The following describes two proteins that form a bound complex.

Sequence of chain B:
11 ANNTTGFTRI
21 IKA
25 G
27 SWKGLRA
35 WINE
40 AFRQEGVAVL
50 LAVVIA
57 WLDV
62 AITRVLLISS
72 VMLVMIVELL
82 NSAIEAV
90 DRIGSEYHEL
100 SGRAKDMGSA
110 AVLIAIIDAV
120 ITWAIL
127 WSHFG

Contacts between the two chains:
Residue I20 in chain B contacts residue N82 in chain A (closest heavy-atom distance 3.7 Å).
Residue A84 in chain B contacts residue M106 in chain A (closest heavy-atom distance 3.5 Å).
Residue I77 in chain B interacts with residue A110 in chain A (closest heavy-atom distance 3.9 Å).
Residue I92 in chain B is in contact with residue L99 in chain A (closest heavy-atom distance 3.6 Å).
Residue A23 in chain B interacts with residue S108 in chain A (closest heavy-atom distance 3.5 Å).
Residue G30 in chain B contacts residue M106 in chain A (closest heavy-atom distance 3.0 Å).
Residue I21 in chain B contacts residue Q43 in chain A (closest heavy-atom distance 3.6 Å).
Residue A23 in chain B is in contact with residue L112 in chain A (closest heavy-atom distance 3.6 Å).
Residue F17 in chain B contacts residue N37 in chain A (closest heavy-atom distance 3.4 Å).
Residue I20 in chain B contacts residue E79 in chain A (closest heavy-atom distance 3.6 Å).
Residue S27 in chain B interacts with residue D105 in chain A (closest heavy-atom distance 3.6 Å).
Residue I63 in chain B is in contact with residue H129 in chain A (closest heavy-atom distance 3.8 Å).
Residue A62 in chain B interacts with residue I124 in chain A (closest heavy-atom distance 3.8 Å).
Residue L31 in chain B is in contact with residue M106 in chain A (closest heavy-atom distance 3.7 Å).
Residue R91 in chain B is in contact with residue L99 in chain A (closest heavy-atom distance 3.8 Å).
Residue R91 in chain B interacts with residue R102 in chain A (closest heavy-atom distance 3.8 Å).
Residue N12 in chain B contacts residue E86 in chain A (closest heavy-atom distance 3.3 Å).
Residue L80 in chain B interacts with residue A109 in chain A (closest heavy-atom distance 3.9 Å).
Residue G16 in chain B contacts residue E38 in chain A (closest heavy-atom distance 2.9 Å).
Residue L80 in chain B interacts with residue A110 in chain A (closest heavy-atom distance 3.6 Å).
Residue R19 in chain B interacts with residue E98 in chain A (closest heavy-atom distance 3.0 Å).
Residue G30 in chain B is in contact with residue D105 in chain A (closest heavy-atom distance 3.4 Å).
Residue F17 in chain B interacts with residue Q43 in chain A (closest heavy-atom distance 3.4 Å).
Residue M76 in chain B contacts residue I113 in chain A (closest heavy-atom distance 3.6 Å).
Residue S27 in chain B is in contact with residue A109 in chain A (closest heavy-atom distance 3.9 Å).
Residue L80 in chain B interacts with residue M106 in chain A (closest heavy-atom distance 3.2 Å).
Residue N12 in chain B contacts residue H97 in chain A (closest heavy-atom distance 3.6 Å).
Residue M76 in chain B interacts with residue D117 in chain A (closest heavy-atom distance 3.6 Å).
Residue V66 in chain B is in contact with residue T121 in chain A (closest heavy-atom distance 3.8 Å).
Residue L80 in chain B interacts with residue I113 in chain A (closest heavy-atom distance 3.9 Å).
Residue N12 in chain B contacts residue S94 in chain A (closest heavy-atom distance 3.8 Å).
Residue I63 in chain B interacts with residue L67 in chain A (closest heavy-atom distance 3.7 Å).
Residue F17 in chain B is in contact with residue A40 in chain A (closest heavy-atom distance 3.3 Å).
Residue G16 in chain B interacts with residue K104 in chain A (closest heavy-atom distance 3.5 Å).
Residue F17 in chain B interacts with residue E38 in chain A (closest heavy-atom distance 3.5 Å).
Residue I69 in chain B is in contact with residue D117 in chain A (closest heavy-atom distance 3.8 Å).
Residue M73 in chain B contacts residue D117 in chain A (closest heavy-atom distance 3.5 Å).
Residue V88 in chain B interacts with residue A103 in chain A (closest heavy-atom distance 3.8 Å).
Residue M73 in chain B contacts residue L74 in chain A (closest heavy-atom distance 3.7 Å).
Residue I20 in chain B is in contact with residue A40 in chain A (closest heavy-atom distance 3.5 Å).
Residue M73 in chain B contacts residue A118 in chain A (closest heavy-atom distance 3.8 Å).
Residue L67 in chain B interacts with residue L67 in chain A (closest heavy-atom distance 3.6 Å).
Residue N13 in chain B interacts with residue H97 in chain A (closest heavy-atom distance 3.3 Å).
Residue S27 in chain B interacts with residue L112 in chain A (closest heavy-atom distance 3.7 Å).
Residue L31 in chain B contacts residue A109 in chain A (closest heavy-atom distance 3.6 Å).
Residue N13 in chain B is in contact with residue N37 in chain A (closest heavy-atom distance 3.1 Å).
Residue V88 in chain B interacts with residue L99 in chain A (closest heavy-atom distance 4.0 Å).
Residue S83 in chain B is in contact with residue M106 in chain A (closest heavy-atom distance 3.8 Å).
Residue I20 in chain B contacts residue E38 in chain A (closest heavy-atom distance 3.3 Å).
Residue N13 in chain B interacts with residue D90 in chain A (closest heavy-atom distance 3.0 Å).
Residue V66 in chain B contacts residue I124 in chain A (closest heavy-atom distance 3.9 Å).
Residue I20 in chain B contacts residue K104 in chain A (closest heavy-atom distance 3.5 Å).
Residue N13 in chain B contacts residue E86 in chain A (closest heavy-atom distance 3.2 Å).
Residue M73 in chain B is in contact with residue A114 in chain A (closest heavy-atom distance 3.2 Å).
Residue K29 in chain B interacts with residue D105 in chain A (closest heavy-atom distance 3.6 Å).
Residue I63 in chain B is in contact with residue L125 in chain A (closest heavy-atom distance 3.6 Å).
Residue I69 in chain B contacts residue T121 in chain A (closest heavy-atom distance 3.6 Å).
Residue I69 in chain B contacts residue I120 in chain A (closest heavy-atom distance 3.9 Å).
Residue R19 in chain B is in contact with residue H97 in chain A (closest heavy-atom distance 3.1 Å).
Residue V66 in chain B interacts with residue L67 in chain A (closest heavy-atom distance 3.9 Å).

Sequence of chain A:
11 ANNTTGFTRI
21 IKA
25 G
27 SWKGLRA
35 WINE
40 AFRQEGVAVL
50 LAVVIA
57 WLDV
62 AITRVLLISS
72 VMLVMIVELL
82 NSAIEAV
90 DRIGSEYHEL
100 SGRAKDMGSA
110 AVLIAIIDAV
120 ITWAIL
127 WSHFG